This data describes a binding interaction between two proteins.

Contacts between the two chains:
Residue L929 in the first protein is in contact with residue W137 in the second protein (closest heavy-atom distance 3.8 Å).
Residue N952 in the first protein is in contact with residue L139 in the second protein (closest heavy-atom distance 3.7 Å).
Residue K953 in the first protein contacts residue L139 in the second protein (closest heavy-atom distance 3.8 Å).
Residue N952 in the first protein is in contact with residue W137 in the second protein (closest heavy-atom distance 2.4 Å).
Residue I933 in the first protein is in contact with residue W137 in the second protein (closest heavy-atom distance 3.4 Å).
Residue V941 in the first protein contacts residue K129 in the second protein (closest heavy-atom distance 3.2 Å).
Residue L956 in the first protein is in contact with residue W137 in the second protein (closest heavy-atom distance 4.2 Å).
Residue N952 in the first protein contacts residue V138 in the second protein (closest heavy-atom distance 2.3 Å).
Residue I955 in the first protein is in contact with residue W137 in the second protein (closest heavy-atom distance 4.4 Å).
Residue L956 in the first protein interacts with residue L139 in the second protein (closest heavy-atom distance 4.4 Å).
Residue K936 in the first protein interacts with residue Y130 in the second protein (closest heavy-atom distance 3.9 Å).
Residue M942 in the first protein is in contact with residue K129 in the second protein (closest heavy-atom distance 3.5 Å).

Sequence of the first protein:
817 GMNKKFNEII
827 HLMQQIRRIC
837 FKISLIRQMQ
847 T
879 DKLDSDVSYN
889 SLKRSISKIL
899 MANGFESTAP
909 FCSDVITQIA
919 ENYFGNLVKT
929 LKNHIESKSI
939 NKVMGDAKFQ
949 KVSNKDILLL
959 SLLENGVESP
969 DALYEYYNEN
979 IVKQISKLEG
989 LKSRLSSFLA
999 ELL

Sequence of the second protein:
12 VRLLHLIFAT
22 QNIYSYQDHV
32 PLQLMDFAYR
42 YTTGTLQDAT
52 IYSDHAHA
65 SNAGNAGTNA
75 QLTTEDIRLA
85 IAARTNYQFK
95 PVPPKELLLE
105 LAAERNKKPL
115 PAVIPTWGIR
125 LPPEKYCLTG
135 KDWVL